Sequence of protein 1:
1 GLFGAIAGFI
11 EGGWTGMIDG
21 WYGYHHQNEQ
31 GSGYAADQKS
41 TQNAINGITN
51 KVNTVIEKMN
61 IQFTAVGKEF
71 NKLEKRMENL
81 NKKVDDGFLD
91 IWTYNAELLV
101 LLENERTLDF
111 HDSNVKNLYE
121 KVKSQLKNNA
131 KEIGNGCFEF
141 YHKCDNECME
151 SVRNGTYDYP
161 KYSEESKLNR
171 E

The following describes two proteins that form a bound complex.

Contacts between the two chains:
Residue I45 in protein 1 contacts residue L10 in protein 2 (closest heavy-atom distance 4.1 Å).
Residue W21 in protein 1 is in contact with residue Y6 in protein 2 (closest heavy-atom distance 3.6 Å).
Residue I45 in protein 1 is in contact with residue L4 in protein 2 (closest heavy-atom distance 4.5 Å).
Residue Q42 in protein 1 interacts with residue S11 in protein 2 (closest heavy-atom distance 2.8 Å).
Residue Q42 in protein 1 contacts residue L10 in protein 2 (closest heavy-atom distance 3.6 Å).
Residue I45 in protein 1 is in contact with residue Y6 in protein 2 (closest heavy-atom distance 3.8 Å).
Residue T49 in protein 1 is in contact with residue L4 in protein 2 (closest heavy-atom distance 3.5 Å).
Residue T41 in protein 1 contacts residue L10 in protein 2 (closest heavy-atom distance 4.8 Å).
Residue Q42 in protein 1 interacts with residue W9 in protein 2 (closest heavy-atom distance 3.9 Å).
Residue T41 in protein 1 is in contact with residue W9 in protein 2 (closest heavy-atom distance 3.9 Å).
Residue G20 in protein 1 is in contact with residue W9 in protein 2 (closest heavy-atom distance 4.8 Å).
Residue V52 in protein 1 interacts with residue L4 in protein 2 (closest heavy-atom distance 4.9 Å).
Residue I48 in protein 1 contacts residue L4 in protein 2 (closest heavy-atom distance 4.0 Å).
Residue D19 in protein 1 contacts residue W9 in protein 2 (closest heavy-atom distance 2.8 Å).
Residue N46 in protein 1 is in contact with residue S11 in protein 2 (closest heavy-atom distance 4.7 Å).
Residue Q38 in protein 1 contacts residue W9 in protein 2 (closest heavy-atom distance 3.5 Å).

Sequence of protein 2:
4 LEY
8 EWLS